Contacts between the two chains:
Residue R197 in protein 1 contacts residue S94 in protein 2 (closest heavy-atom distance 3.3 Å).
Residue R84 in protein 1 is in contact with residue K87 in protein 2 (closest heavy-atom distance 4.2 Å).
Residue F26 in protein 1 is in contact with residue L91 in protein 2 (closest heavy-atom distance 3.7 Å).
Residue F126 in protein 1 is in contact with residue P65 in protein 2 (closest heavy-atom distance 3.6 Å).
Residue D88 in protein 1 interacts with residue R127 in protein 2 (closest heavy-atom distance 3.0 Å).
Residue H85 in protein 1 contacts residue K87 in protein 2 (closest heavy-atom distance 3.7 Å).
Residue K194 in protein 1 contacts residue D99 in protein 2 (closest heavy-atom distance 4.0 Å).
Residue N198 in protein 1 is in contact with residue Y39 in protein 2 (closest heavy-atom distance 4.0 Å).
Residue R197 in protein 1 contacts residue L91 in protein 2 (closest heavy-atom distance 3.7 Å).
Residue A202 in protein 1 contacts residue M48 in protein 2 (closest heavy-atom distance 3.8 Å).
Residue L206 in protein 1 contacts residue P10 in protein 2 (closest heavy-atom distance 3.6 Å).
Residue K199 in protein 1 is in contact with residue Y42 in protein 2 (closest heavy-atom distance 3.5 Å).
Residue N198 in protein 1 is in contact with residue T41 in protein 2 (closest heavy-atom distance 3.6 Å).
Residue A202 in protein 1 interacts with residue T41 in protein 2 (closest heavy-atom distance 3.3 Å).
Residue R197 in protein 1 is in contact with residue L90 in protein 2 (closest heavy-atom distance 3.6 Å).
Residue K194 in protein 1 interacts with residue I98 in protein 2 (closest heavy-atom distance 4.1 Å).
Residue C86 in protein 1 is in contact with residue C86 in protein 2 (closest heavy-atom distance 4.0 Å).
Residue N24 in protein 1 contacts residue K87 in protein 2 (closest heavy-atom distance 2.5 Å).
Residue L203 in protein 1 is in contact with residue T43 in protein 2 (closest heavy-atom distance 3.8 Å).
Residue V28 in protein 1 interacts with residue L91 in protein 2 (closest heavy-atom distance 3.9 Å).
Residue P125 in protein 1 contacts residue P65 in protein 2 (closest heavy-atom distance 3.9 Å).
Residue K194 in protein 1 contacts residue Y39 in protein 2 (closest heavy-atom distance 3.3 Å).
Residue L206 in protein 1 interacts with residue T43 in protein 2 (closest heavy-atom distance 3.3 Å).
Residue L23 in protein 1 interacts with residue K87 in protein 2 (closest heavy-atom distance 4.2 Å).
Residue F205 in protein 1 is in contact with residue R53 in protein 2 (closest heavy-atom distance 3.3 Å).
Residue R84 in protein 1 contacts residue T88 in protein 2 (closest heavy-atom distance 3.7 Å).
Residue V209 in protein 1 is in contact with residue P10 in protein 2 (closest heavy-atom distance 3.9 Å).
Residue A202 in protein 1 is in contact with residue T43 in protein 2 (closest heavy-atom distance 3.7 Å).
Residue C86 in protein 1 contacts residue G85 in protein 2 (closest heavy-atom distance 3.9 Å).
Residue E87 in protein 1 is in contact with residue K87 in protein 2 (closest heavy-atom distance 3.1 Å).
Residue N198 in protein 1 is in contact with residue G96 in protein 2 (closest heavy-atom distance 2.9 Å).
Residue T21 in protein 1 contacts residue D104 in protein 2 (closest heavy-atom distance 2.8 Å).
Residue E87 in protein 1 interacts with residue I84 in protein 2 (closest heavy-atom distance 4.2 Å).
Residue D88 in protein 1 interacts with residue I84 in protein 2 (closest heavy-atom distance 3.0 Å).
Residue L206 in protein 1 contacts residue E45 in protein 2 (closest heavy-atom distance 3.2 Å).
Residue R197 in protein 1 contacts residue C93 in protein 2 (closest heavy-atom distance 3.3 Å).
Residue P90 in protein 1 is in contact with residue I84 in protein 2 (closest heavy-atom distance 4.2 Å).
Residue P125 in protein 1 contacts residue I84 in protein 2 (closest heavy-atom distance 4.0 Å).
Residue K194 in protein 1 interacts with residue G96 in protein 2 (closest heavy-atom distance 3.7 Å).
Residue N198 in protein 1 is in contact with residue F95 in protein 2 (closest heavy-atom distance 2.8 Å).
Residue L23 in protein 1 is in contact with residue V102 in protein 2 (closest heavy-atom distance 3.7 Å).
Residue Q22 in protein 1 contacts residue D104 in protein 2 (closest heavy-atom distance 3.6 Å).
Residue L206 in protein 1 contacts residue G46 in protein 2 (closest heavy-atom distance 3.6 Å).
Residue E87 in protein 1 contacts residue G85 in protein 2 (closest heavy-atom distance 3.0 Å).
Residue F26 in protein 1 is in contact with residue K87 in protein 2 (closest heavy-atom distance 3.6 Å).
Residue R197 in protein 1 interacts with residue F95 in protein 2 (closest heavy-atom distance 4.2 Å).
Residue F126 in protein 1 interacts with residue C86 in protein 2 (closest heavy-atom distance 3.8 Å).
Residue L23 in protein 1 interacts with residue F100 in protein 2 (closest heavy-atom distance 4.0 Å).
Residue F205 in protein 1 contacts residue M48 in protein 2 (closest heavy-atom distance 3.5 Å).
Residue M193 in protein 1 interacts with residue L91 in protein 2 (closest heavy-atom distance 3.7 Å).
Residue P190 in protein 1 interacts with residue L90 in protein 2 (closest heavy-atom distance 3.3 Å).
Residue N198 in protein 1 contacts residue I50 in protein 2 (closest heavy-atom distance 3.6 Å).
Residue E87 in protein 1 contacts residue I128 in protein 2 (closest heavy-atom distance 3.9 Å).
Residue R207 in protein 1 interacts with residue E45 in protein 2 (closest heavy-atom distance 2.5 Å).
Residue A201 in protein 1 interacts with residue I50 in protein 2 (closest heavy-atom distance 4.2 Å).
Residue P190 in protein 1 interacts with residue K87 in protein 2 (closest heavy-atom distance 3.9 Å).
Residue C86 in protein 1 is in contact with residue I84 in protein 2 (closest heavy-atom distance 4.0 Å).
Residue T21 in protein 1 contacts residue V102 in protein 2 (closest heavy-atom distance 3.3 Å).
Residue A201 in protein 1 is in contact with residue F95 in protein 2 (closest heavy-atom distance 4.0 Å).
Residue F126 in protein 1 interacts with residue T88 in protein 2 (closest heavy-atom distance 3.8 Å).

This data describes a binding interaction between two proteins.

Sequence of protein 1:
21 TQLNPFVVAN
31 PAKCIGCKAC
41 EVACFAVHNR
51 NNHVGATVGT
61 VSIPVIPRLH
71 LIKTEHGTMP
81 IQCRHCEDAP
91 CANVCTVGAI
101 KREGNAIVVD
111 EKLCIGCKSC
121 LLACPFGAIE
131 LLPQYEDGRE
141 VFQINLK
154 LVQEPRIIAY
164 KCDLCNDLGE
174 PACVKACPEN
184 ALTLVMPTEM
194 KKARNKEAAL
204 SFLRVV

Sequence of protein 2:
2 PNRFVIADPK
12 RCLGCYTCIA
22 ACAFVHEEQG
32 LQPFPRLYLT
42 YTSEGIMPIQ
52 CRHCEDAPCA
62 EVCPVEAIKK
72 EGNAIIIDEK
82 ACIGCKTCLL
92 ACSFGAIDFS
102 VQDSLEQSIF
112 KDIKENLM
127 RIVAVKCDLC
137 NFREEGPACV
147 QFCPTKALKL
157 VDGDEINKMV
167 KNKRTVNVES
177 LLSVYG